Interface contacts:
Residue E218 in protein 1 contacts residue G80 in protein 2 (closest heavy-atom distance 3.5 Å).
Residue L232 in protein 1 interacts with residue K85 in protein 2 (closest heavy-atom distance 3.4 Å).
Residue M228 in protein 1 interacts with residue L81 in protein 2 (closest heavy-atom distance 4.8 Å).
Residue L229 in protein 1 contacts residue V67 in protein 2 (closest heavy-atom distance 3.7 Å).
Residue A221 in protein 1 contacts residue L81 in protein 2 (closest heavy-atom distance 2.9 Å).
Residue E218 in protein 1 contacts residue E83 in protein 2 (closest heavy-atom distance 4.8 Å).
Residue D222 in protein 1 contacts residue L81 in protein 2 (closest heavy-atom distance 4.6 Å).
Residue K215 in protein 1 contacts residue K82 in protein 2 (closest heavy-atom distance 3.9 Å).
Residue E218 in protein 1 is in contact with residue L81 in protein 2 (closest heavy-atom distance 2.9 Å).
Residue D222 in protein 1 contacts residue R74 in protein 2 (closest heavy-atom distance 4.2 Å).
Residue E218 in protein 1 contacts residue K82 in protein 2 (closest heavy-atom distance 2.6 Å).
Residue L232 in protein 1 contacts residue I70 in protein 2 (closest heavy-atom distance 3.3 Å).
Residue Y231 in protein 1 interacts with residue K85 in protein 2 (closest heavy-atom distance 5.0 Å).

Sequence of protein 2:
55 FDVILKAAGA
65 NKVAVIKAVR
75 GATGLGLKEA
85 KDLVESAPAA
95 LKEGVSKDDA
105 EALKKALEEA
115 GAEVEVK

Sequence of protein 1:
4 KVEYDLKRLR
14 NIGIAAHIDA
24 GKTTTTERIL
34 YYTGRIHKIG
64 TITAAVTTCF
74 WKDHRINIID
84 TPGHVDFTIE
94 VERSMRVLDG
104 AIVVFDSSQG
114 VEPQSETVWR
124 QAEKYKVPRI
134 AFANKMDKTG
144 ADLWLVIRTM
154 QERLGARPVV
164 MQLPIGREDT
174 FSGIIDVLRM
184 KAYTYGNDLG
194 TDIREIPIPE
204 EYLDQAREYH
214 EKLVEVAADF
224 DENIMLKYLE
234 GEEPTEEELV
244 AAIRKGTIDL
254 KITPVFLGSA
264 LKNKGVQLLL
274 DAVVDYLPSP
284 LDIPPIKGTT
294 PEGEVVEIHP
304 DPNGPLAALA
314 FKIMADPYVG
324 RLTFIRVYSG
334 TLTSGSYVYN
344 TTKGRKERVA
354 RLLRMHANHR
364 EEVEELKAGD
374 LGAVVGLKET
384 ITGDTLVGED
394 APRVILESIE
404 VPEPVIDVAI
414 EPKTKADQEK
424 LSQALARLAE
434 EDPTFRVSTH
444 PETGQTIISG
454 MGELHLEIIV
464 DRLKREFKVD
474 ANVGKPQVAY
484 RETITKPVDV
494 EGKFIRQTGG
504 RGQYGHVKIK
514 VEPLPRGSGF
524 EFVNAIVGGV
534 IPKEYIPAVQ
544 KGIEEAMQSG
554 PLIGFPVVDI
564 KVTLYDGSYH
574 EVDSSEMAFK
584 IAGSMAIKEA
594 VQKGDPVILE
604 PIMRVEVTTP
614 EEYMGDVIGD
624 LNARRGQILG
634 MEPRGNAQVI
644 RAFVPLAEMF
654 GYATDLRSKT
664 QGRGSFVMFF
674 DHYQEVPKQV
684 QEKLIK

These two protein chains interact to form a complex.